Sequence of protein 1:
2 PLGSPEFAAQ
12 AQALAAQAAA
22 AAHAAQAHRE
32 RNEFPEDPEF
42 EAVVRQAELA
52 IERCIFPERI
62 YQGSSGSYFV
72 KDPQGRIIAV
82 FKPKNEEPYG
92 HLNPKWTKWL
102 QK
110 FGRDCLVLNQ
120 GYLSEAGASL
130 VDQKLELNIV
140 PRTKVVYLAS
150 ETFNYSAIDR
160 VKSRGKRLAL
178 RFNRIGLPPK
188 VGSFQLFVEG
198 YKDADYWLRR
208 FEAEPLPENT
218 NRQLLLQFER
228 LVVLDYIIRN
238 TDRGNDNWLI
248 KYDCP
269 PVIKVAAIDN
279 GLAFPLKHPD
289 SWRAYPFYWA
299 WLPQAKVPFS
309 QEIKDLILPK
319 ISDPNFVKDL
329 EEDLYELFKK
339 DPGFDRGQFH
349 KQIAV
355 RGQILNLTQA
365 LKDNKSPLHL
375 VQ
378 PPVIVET

These two protein chains interact to form a complex.

Sequence of protein 2:
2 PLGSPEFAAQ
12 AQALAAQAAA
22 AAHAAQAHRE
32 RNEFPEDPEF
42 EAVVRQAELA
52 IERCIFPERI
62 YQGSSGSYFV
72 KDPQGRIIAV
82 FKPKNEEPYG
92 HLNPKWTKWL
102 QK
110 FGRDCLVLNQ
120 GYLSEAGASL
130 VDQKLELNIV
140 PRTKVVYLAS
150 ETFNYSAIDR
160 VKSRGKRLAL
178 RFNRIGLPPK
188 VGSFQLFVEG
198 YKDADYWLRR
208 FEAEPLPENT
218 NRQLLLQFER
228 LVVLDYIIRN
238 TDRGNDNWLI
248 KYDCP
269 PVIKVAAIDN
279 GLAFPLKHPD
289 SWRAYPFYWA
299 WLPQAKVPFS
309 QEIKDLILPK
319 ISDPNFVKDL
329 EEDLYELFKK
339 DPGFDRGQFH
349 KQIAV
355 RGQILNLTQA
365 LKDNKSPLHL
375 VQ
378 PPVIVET

Contacts between the two chains:
Residue W100 in protein 1 is in contact with residue W97 in protein 2 (closest heavy-atom distance 4.5 Å).
Residue F110 in protein 1 is in contact with residue L93 in protein 2 (closest heavy-atom distance 4.0 Å).
Residue P294 in protein 1 is in contact with residue R291 in protein 2 (closest heavy-atom distance 4.0 Å).
Residue L117 in protein 1 interacts with residue R112 in protein 2 (closest heavy-atom distance 3.3 Å).
Residue R291 in protein 1 is in contact with residue R240 in protein 2 (closest heavy-atom distance 4.1 Å).
Residue L115 in protein 1 contacts residue R112 in protein 2 (closest heavy-atom distance 4.2 Å).
Residue Y293 in protein 1 interacts with residue A292 in protein 2 (closest heavy-atom distance 3.5 Å).
Residue A292 in protein 1 interacts with residue Y293 in protein 2 (closest heavy-atom distance 3.5 Å).
Residue R112 in protein 1 contacts residue L280 in protein 2 (closest heavy-atom distance 3.9 Å).
Residue G111 in protein 1 contacts residue Y90 in protein 2 (closest heavy-atom distance 3.2 Å).
Residue D239 in protein 1 contacts residue S289 in protein 2 (closest heavy-atom distance 2.9 Å).
Residue R291 in protein 1 interacts with residue G241 in protein 2 (closest heavy-atom distance 3.5 Å).
Residue D113 in protein 1 contacts residue R112 in protein 2 (closest heavy-atom distance 2.9 Å).
Residue Y293 in protein 1 interacts with residue Y293 in protein 2 (closest heavy-atom distance 2.8 Å).
Residue D243 in protein 1 contacts residue R291 in protein 2 (closest heavy-atom distance 2.9 Å).
Residue R291 in protein 1 interacts with residue D239 in protein 2 (closest heavy-atom distance 2.9 Å).
Residue R291 in protein 1 interacts with residue N244 in protein 2 (closest heavy-atom distance 3.4 Å).
Residue W299 in protein 1 interacts with residue Y296 in protein 2 (closest heavy-atom distance 3.6 Å).
Residue A292 in protein 1 is in contact with residue Y296 in protein 2 (closest heavy-atom distance 4.6 Å).
Residue Y296 in protein 1 is in contact with residue A292 in protein 2 (closest heavy-atom distance 4.6 Å).
Residue Y296 in protein 1 interacts with residue P294 in protein 2 (closest heavy-atom distance 3.6 Å).
Residue W299 in protein 1 is in contact with residue W299 in protein 2 (closest heavy-atom distance 3.0 Å).
Residue R291 in protein 1 is in contact with residue Y296 in protein 2 (closest heavy-atom distance 2.5 Å).
Residue F110 in protein 1 interacts with residue L117 in protein 2 (closest heavy-atom distance 4.5 Å).
Residue Y90 in protein 1 is in contact with residue D288 in protein 2 (closest heavy-atom distance 3.0 Å).
Residue R112 in protein 1 contacts residue L115 in protein 2 (closest heavy-atom distance 4.2 Å).
Residue R291 in protein 1 is in contact with residue D243 in protein 2 (closest heavy-atom distance 2.9 Å).
Residue D288 in protein 1 contacts residue Y90 in protein 2 (closest heavy-atom distance 3.0 Å).
Residue D239 in protein 1 is in contact with residue R291 in protein 2 (closest heavy-atom distance 2.9 Å).
Residue F110 in protein 1 contacts residue L101 in protein 2 (closest heavy-atom distance 3.6 Å).
Residue N244 in protein 1 interacts with residue R291 in protein 2 (closest heavy-atom distance 3.4 Å).
Residue D113 in protein 1 interacts with residue D113 in protein 2 (closest heavy-atom distance 4.4 Å).
Residue K285 in protein 1 is in contact with residue Y90 in protein 2 (closest heavy-atom distance 3.8 Å).
Residue Y90 in protein 1 is in contact with residue R112 in protein 2 (closest heavy-atom distance 3.2 Å).
Residue W290 in protein 1 interacts with residue D243 in protein 2 (closest heavy-atom distance 3.4 Å).
Residue L101 in protein 1 is in contact with residue F110 in protein 2 (closest heavy-atom distance 3.6 Å).
Residue R240 in protein 1 contacts residue R291 in protein 2 (closest heavy-atom distance 4.1 Å).
Residue R112 in protein 1 contacts residue D113 in protein 2 (closest heavy-atom distance 2.9 Å).
Residue L117 in protein 1 contacts residue F110 in protein 2 (closest heavy-atom distance 4.5 Å).
Residue V116 in protein 1 is in contact with residue R112 in protein 2 (closest heavy-atom distance 3.6 Å).
Residue P294 in protein 1 interacts with residue P294 in protein 2 (closest heavy-atom distance 4.0 Å).
Residue D243 in protein 1 contacts residue W290 in protein 2 (closest heavy-atom distance 3.4 Å).
Residue Y90 in protein 1 interacts with residue G111 in protein 2 (closest heavy-atom distance 3.2 Å).
Residue W290 in protein 1 is in contact with residue Y296 in protein 2 (closest heavy-atom distance 4.3 Å).
Residue Y296 in protein 1 interacts with residue W299 in protein 2 (closest heavy-atom distance 3.6 Å).
Residue Y296 in protein 1 is in contact with residue W290 in protein 2 (closest heavy-atom distance 4.3 Å).
Residue R112 in protein 1 contacts residue Y90 in protein 2 (closest heavy-atom distance 3.2 Å).
Residue R112 in protein 1 is in contact with residue V116 in protein 2 (closest heavy-atom distance 3.6 Å).
Residue D277 in protein 1 contacts residue R291 in protein 2 (closest heavy-atom distance 4.5 Å).
Residue L280 in protein 1 interacts with residue R112 in protein 2 (closest heavy-atom distance 3.9 Å).
Residue R291 in protein 1 contacts residue P294 in protein 2 (closest heavy-atom distance 4.0 Å).
Residue R112 in protein 1 is in contact with residue L117 in protein 2 (closest heavy-atom distance 3.3 Å).
Residue G241 in protein 1 interacts with residue R291 in protein 2 (closest heavy-atom distance 3.5 Å).
Residue R291 in protein 1 interacts with residue D277 in protein 2 (closest heavy-atom distance 4.5 Å).
Residue Y90 in protein 1 contacts residue K285 in protein 2 (closest heavy-atom distance 3.8 Å).
Residue P294 in protein 1 is in contact with residue Y296 in protein 2 (closest heavy-atom distance 3.6 Å).
Residue W97 in protein 1 interacts with residue W100 in protein 2 (closest heavy-atom distance 4.5 Å).
Residue L93 in protein 1 interacts with residue F110 in protein 2 (closest heavy-atom distance 4.0 Å).
Residue Y296 in protein 1 interacts with residue R291 in protein 2 (closest heavy-atom distance 2.5 Å).
Residue S289 in protein 1 contacts residue D239 in protein 2 (closest heavy-atom distance 2.9 Å).